Sequence of protein 2:
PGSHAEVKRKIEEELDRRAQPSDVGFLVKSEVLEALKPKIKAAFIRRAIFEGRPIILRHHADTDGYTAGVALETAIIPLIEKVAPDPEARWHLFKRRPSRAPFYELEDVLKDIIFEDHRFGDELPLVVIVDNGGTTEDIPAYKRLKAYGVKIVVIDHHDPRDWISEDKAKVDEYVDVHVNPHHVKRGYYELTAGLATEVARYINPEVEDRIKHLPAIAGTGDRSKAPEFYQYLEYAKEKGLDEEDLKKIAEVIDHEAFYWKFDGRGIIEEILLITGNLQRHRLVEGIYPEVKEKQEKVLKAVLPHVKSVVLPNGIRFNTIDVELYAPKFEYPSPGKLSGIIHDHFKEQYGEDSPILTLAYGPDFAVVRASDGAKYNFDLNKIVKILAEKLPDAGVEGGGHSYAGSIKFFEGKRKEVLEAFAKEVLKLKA

Sequence of protein 1:
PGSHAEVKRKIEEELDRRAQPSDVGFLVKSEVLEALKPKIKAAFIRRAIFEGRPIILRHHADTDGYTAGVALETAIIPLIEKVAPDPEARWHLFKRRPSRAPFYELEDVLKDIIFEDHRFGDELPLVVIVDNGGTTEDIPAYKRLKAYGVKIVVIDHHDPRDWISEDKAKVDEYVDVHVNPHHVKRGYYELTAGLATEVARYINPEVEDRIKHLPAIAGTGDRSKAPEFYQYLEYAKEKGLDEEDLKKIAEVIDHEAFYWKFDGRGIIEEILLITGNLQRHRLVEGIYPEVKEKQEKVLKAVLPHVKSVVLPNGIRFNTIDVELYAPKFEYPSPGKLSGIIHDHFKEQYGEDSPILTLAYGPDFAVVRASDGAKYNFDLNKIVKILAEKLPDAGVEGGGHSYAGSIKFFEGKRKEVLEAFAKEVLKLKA

This data describes a binding interaction between two proteins.

Interface contacts:
Residue I275 in protein 2 interacts with residue I117 in protein 1 (closest heavy-atom distance 3.8 Å).
Residue W94 in protein 2 is in contact with residue E121 in protein 1 (closest heavy-atom distance 4.0 Å).
Residue A335 in protein 2 interacts with residue F419 in protein 1 (closest heavy-atom distance 3.7 Å).
Residue E263 in protein 2 is in contact with residue R150 in protein 1 (closest heavy-atom distance 2.7 Å).
Residue P313 in protein 2 is in contact with residue D402 in protein 1 (closest heavy-atom distance 4.2 Å).
Residue G274 in protein 2 contacts residue Y154 in protein 1 (closest heavy-atom distance 2.7 Å).
Residue L292 in protein 2 is in contact with residue A153 in protein 1 (closest heavy-atom distance 3.7 Å).
Residue E332 in protein 2 interacts with residue E420 in protein 1 (closest heavy-atom distance 4.1 Å).
Residue A310 in protein 2 is in contact with residue G404 in protein 1 (closest heavy-atom distance 4.7 Å).
Residue Y266 in protein 2 is in contact with residue L113 in protein 1 (closest heavy-atom distance 3.7 Å).
Residue I275 in protein 2 interacts with residue Y154 in protein 1 (closest heavy-atom distance 3.4 Å).
Residue H262 in protein 2 contacts residue R150 in protein 1 (closest heavy-atom distance 3.6 Å).
Residue W267 in protein 2 contacts residue L113 in protein 1 (closest heavy-atom distance 4.2 Å).
Residue E91 in protein 2 interacts with residue R125 in protein 1 (closest heavy-atom distance 3.0 Å).
Residue W94 in protein 2 is in contact with residue R125 in protein 1 (closest heavy-atom distance 3.5 Å).
Residue E299 in protein 2 is in contact with residue L109 in protein 1 (closest heavy-atom distance 3.6 Å).
Residue R273 in protein 2 is in contact with residue I117 in protein 1 (closest heavy-atom distance 3.8 Å).
Residue G272 in protein 2 contacts residue I117 in protein 1 (closest heavy-atom distance 3.8 Å).
Residue E299 in protein 2 interacts with residue R150 in protein 1 (closest heavy-atom distance 2.9 Å).
Residue Y334 in protein 2 is in contact with residue F419 in protein 1 (closest heavy-atom distance 3.9 Å).
Residue W267 in protein 2 interacts with residue I117 in protein 1 (closest heavy-atom distance 4.3 Å).
Residue Y266 in protein 2 contacts residue L109 in protein 1 (closest heavy-atom distance 3.8 Å).
Residue E263 in protein 2 is in contact with residue L109 in protein 1 (closest heavy-atom distance 4.5 Å).
Residue I296 in protein 2 is in contact with residue R150 in protein 1 (closest heavy-atom distance 3.5 Å).
Residue E339 in protein 2 contacts residue E406 in protein 1 (closest heavy-atom distance 4.9 Å).
Residue R288 in protein 2 contacts residue Y154 in protein 1 (closest heavy-atom distance 3.4 Å).
Residue L292 in protein 2 is in contact with residue Y154 in protein 1 (closest heavy-atom distance 4.0 Å).
Residue E263 in protein 2 is in contact with residue L113 in protein 1 (closest heavy-atom distance 3.5 Å).
Residue H314 in protein 2 contacts residue K422 in protein 1 (closest heavy-atom distance 4.1 Å).
Residue Y266 in protein 2 is in contact with residue E110 in protein 1 (closest heavy-atom distance 3.5 Å).
Residue L292 in protein 2 interacts with residue R150 in protein 1 (closest heavy-atom distance 4.5 Å).
Residue E299 in protein 2 interacts with residue P146 in protein 1 (closest heavy-atom distance 3.5 Å).
Residue R288 in protein 2 contacts residue L130 in protein 1 (closest heavy-atom distance 4.7 Å).
Residue E299 in protein 2 interacts with residue K149 in protein 1 (closest heavy-atom distance 4.9 Å).
Residue A310 in protein 2 contacts residue P401 in protein 1 (closest heavy-atom distance 4.2 Å).
Residue K337 in protein 2 interacts with residue D372 in protein 1 (closest heavy-atom distance 4.2 Å).
Residue H262 in protein 2 contacts residue L109 in protein 1 (closest heavy-atom distance 3.6 Å).
Residue E278 in protein 2 is in contact with residue Y154 in protein 1 (closest heavy-atom distance 4.3 Å).
Residue K303 in protein 2 is in contact with residue L109 in protein 1 (closest heavy-atom distance 4.5 Å).
Residue I275 in protein 2 contacts residue L113 in protein 1 (closest heavy-atom distance 3.9 Å).
Residue R288 in protein 2 is in contact with residue A153 in protein 1 (closest heavy-atom distance 3.0 Å).
Residue Y334 in protein 2 contacts residue K422 in protein 1 (closest heavy-atom distance 3.9 Å).
Residue D271 in protein 2 contacts residue I117 in protein 1 (closest heavy-atom distance 4.7 Å).
Residue V311 in protein 2 interacts with residue F419 in protein 1 (closest heavy-atom distance 3.9 Å).
Residue L333 in protein 2 interacts with residue G421 in protein 1 (closest heavy-atom distance 2.8 Å).
Residue H314 in protein 2 is in contact with residue A403 in protein 1 (closest heavy-atom distance 4.9 Å).
Residue H314 in protein 2 interacts with residue D402 in protein 1 (closest heavy-atom distance 2.8 Å).
Residue P336 in protein 2 is in contact with residue F419 in protein 1 (closest heavy-atom distance 3.8 Å).
Residue H314 in protein 2 is in contact with residue F419 in protein 1 (closest heavy-atom distance 4.2 Å).
Residue A310 in protein 2 contacts residue D402 in protein 1 (closest heavy-atom distance 3.5 Å).
Residue L333 in protein 2 is in contact with residue E420 in protein 1 (closest heavy-atom distance 3.2 Å).
Residue K268 in protein 2 contacts residue E110 in protein 1 (closest heavy-atom distance 3.7 Å).
Residue I275 in protein 2 is in contact with residue I116 in protein 1 (closest heavy-atom distance 3.6 Å).
Residue G295 in protein 2 contacts residue K149 in protein 1 (closest heavy-atom distance 4.1 Å).
Residue L333 in protein 2 interacts with residue F419 in protein 1 (closest heavy-atom distance 3.4 Å).
Residue A310 in protein 2 contacts residue F419 in protein 1 (closest heavy-atom distance 3.6 Å).
Residue Y334 in protein 2 is in contact with residue G421 in protein 1 (closest heavy-atom distance 3.8 Å).
Residue E91 in protein 2 is in contact with residue F126 in protein 1 (closest heavy-atom distance 4.0 Å).
Residue L333 in protein 2 is in contact with residue K422 in protein 1 (closest heavy-atom distance 4.7 Å).